Sequence of protein 1:
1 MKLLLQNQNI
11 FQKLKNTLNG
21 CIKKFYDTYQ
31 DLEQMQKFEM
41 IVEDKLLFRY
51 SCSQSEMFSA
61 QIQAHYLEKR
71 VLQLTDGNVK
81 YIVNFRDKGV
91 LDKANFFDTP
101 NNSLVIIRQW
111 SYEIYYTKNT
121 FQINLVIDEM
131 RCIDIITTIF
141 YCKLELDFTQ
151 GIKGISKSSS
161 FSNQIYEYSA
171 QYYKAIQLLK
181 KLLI

Interface contacts:
Residue C739 in protein 2 interacts with residue N7 in protein 1 (closest heavy-atom distance 3.7 Å).
Residue L707 in protein 2 is in contact with residue I106 in protein 1 (closest heavy-atom distance 4.1 Å).
Residue R128 in protein 2 is in contact with residue I135 in protein 1 (closest heavy-atom distance 3.1 Å).
Residue C739 in protein 2 is in contact with residue L4 in protein 1 (closest heavy-atom distance 3.4 Å).
Residue L715 in protein 2 contacts residue I106 in protein 1 (closest heavy-atom distance 4.3 Å).
Residue I124 in protein 2 contacts residue L104 in protein 1 (closest heavy-atom distance 3.6 Å).
Residue Y121 in protein 2 contacts residue I136 in protein 1 (closest heavy-atom distance 3.6 Å).
Residue N123 in protein 2 interacts with residue I135 in protein 1 (closest heavy-atom distance 4.1 Å).
Residue L715 in protein 2 interacts with residue R131 in protein 1 (closest heavy-atom distance 4.0 Å).
Residue R137 in protein 2 is in contact with residue F96 in protein 1 (closest heavy-atom distance 4.4 Å).
Residue T88 in protein 2 contacts residue D98 in protein 1 (closest heavy-atom distance 4.0 Å).
Residue K90 in protein 2 contacts residue T137 in protein 1 (closest heavy-atom distance 4.7 Å).
Residue D709 in protein 2 interacts with residue R108 in protein 1 (closest heavy-atom distance 3.3 Å).
Residue Y708 in protein 2 is in contact with residue Q54 in protein 1 (closest heavy-atom distance 2.7 Å).
Residue R738 in protein 2 contacts residue L4 in protein 1 (closest heavy-atom distance 3.9 Å).
Residue F646 in protein 2 contacts residue Q8 in protein 1 (closest heavy-atom distance 3.5 Å).
Residue F646 in protein 2 contacts residue S59 in protein 1 (closest heavy-atom distance 4.0 Å).
Residue Y708 in protein 2 is in contact with residue R108 in protein 1 (closest heavy-atom distance 4.6 Å).
Residue L707 in protein 2 interacts with residue M57 in protein 1 (closest heavy-atom distance 3.2 Å).
Residue I124 in protein 2 is in contact with residue D134 in protein 1 (closest heavy-atom distance 3.5 Å).
Residue Y121 in protein 2 contacts residue T137 in protein 1 (closest heavy-atom distance 2.8 Å).
Residue P737 in protein 2 interacts with residue M1 in protein 1 (closest heavy-atom distance 4.0 Å).
Residue I124 in protein 2 is in contact with residue M1 in protein 1 (closest heavy-atom distance 3.6 Å).
Residue E122 in protein 2 interacts with residue T138 in protein 1 (closest heavy-atom distance 4.0 Å).
Residue Y121 in protein 2 is in contact with residue T138 in protein 1 (closest heavy-atom distance 3.7 Å).
Residue N123 in protein 2 contacts residue I136 in protein 1 (closest heavy-atom distance 4.2 Å).
Residue Y132 in protein 2 contacts residue F97 in protein 1 (closest heavy-atom distance 4.0 Å).
Residue P737 in protein 2 contacts residue L4 in protein 1 (closest heavy-atom distance 3.6 Å).
Residue N123 in protein 2 contacts residue M1 in protein 1 (closest heavy-atom distance 3.8 Å).
Residue R128 in protein 2 interacts with residue F97 in protein 1 (closest heavy-atom distance 4.4 Å).
Residue T741 in protein 2 contacts residue N7 in protein 1 (closest heavy-atom distance 3.4 Å).
Residue T644 in protein 2 interacts with residue K13 in protein 1 (closest heavy-atom distance 3.1 Å).
Residue Y121 in protein 2 is in contact with residue I135 in protein 1 (closest heavy-atom distance 3.4 Å).
Residue Q129 in protein 2 contacts residue F97 in protein 1 (closest heavy-atom distance 3.7 Å).
Residue I124 in protein 2 is in contact with residue L4 in protein 1 (closest heavy-atom distance 4.7 Å).
Residue L707 in protein 2 is in contact with residue R108 in protein 1 (closest heavy-atom distance 4.0 Å).
Residue K90 in protein 2 interacts with residue D98 in protein 1 (closest heavy-atom distance 3.0 Å).
Residue D643 in protein 2 interacts with residue S55 in protein 1 (closest heavy-atom distance 3.4 Å).
Residue L715 in protein 2 is in contact with residue R108 in protein 1 (closest heavy-atom distance 4.3 Å).
Residue T741 in protein 2 is in contact with residue Q8 in protein 1 (closest heavy-atom distance 4.7 Å).
Residue R137 in protein 2 interacts with residue F97 in protein 1 (closest heavy-atom distance 2.8 Å).
Residue Q129 in protein 2 interacts with residue C132 in protein 1 (closest heavy-atom distance 4.5 Å).
Residue N125 in protein 2 interacts with residue D134 in protein 1 (closest heavy-atom distance 3.1 Å).
Residue Y708 in protein 2 interacts with residue S55 in protein 1 (closest heavy-atom distance 3.7 Å).
Residue F646 in protein 2 is in contact with residue L4 in protein 1 (closest heavy-atom distance 3.8 Å).
Residue C739 in protein 2 interacts with residue Q8 in protein 1 (closest heavy-atom distance 4.1 Å).
Residue Q716 in protein 2 interacts with residue R131 in protein 1 (closest heavy-atom distance 4.6 Å).
Residue Q129 in protein 2 is in contact with residue R131 in protein 1 (closest heavy-atom distance 3.6 Å).
Residue E120 in protein 2 interacts with residue T137 in protein 1 (closest heavy-atom distance 3.6 Å).
Residue Q129 in protein 2 contacts residue I133 in protein 1 (closest heavy-atom distance 3.8 Å).
Residue L126 in protein 2 interacts with residue D134 in protein 1 (closest heavy-atom distance 4.5 Å).
Residue E122 in protein 2 interacts with residue I136 in protein 1 (closest heavy-atom distance 4.6 Å).
Residue Y118 in protein 2 interacts with residue T137 in protein 1 (closest heavy-atom distance 3.2 Å).
Residue N123 in protein 2 interacts with residue D134 in protein 1 (closest heavy-atom distance 4.0 Å).
Residue R128 in protein 2 contacts residue D134 in protein 1 (closest heavy-atom distance 2.8 Å).
Residue Y132 in protein 2 is in contact with residue I135 in protein 1 (closest heavy-atom distance 4.2 Å).
Residue L126 in protein 2 interacts with residue I133 in protein 1 (closest heavy-atom distance 4.7 Å).
Residue Y708 in protein 2 is in contact with residue M57 in protein 1 (closest heavy-atom distance 3.7 Å).
Residue L715 in protein 2 contacts residue I133 in protein 1 (closest heavy-atom distance 3.7 Å).
Residue E122 in protein 2 interacts with residue M1 in protein 1 (closest heavy-atom distance 3.8 Å).

Sequence of protein 2:
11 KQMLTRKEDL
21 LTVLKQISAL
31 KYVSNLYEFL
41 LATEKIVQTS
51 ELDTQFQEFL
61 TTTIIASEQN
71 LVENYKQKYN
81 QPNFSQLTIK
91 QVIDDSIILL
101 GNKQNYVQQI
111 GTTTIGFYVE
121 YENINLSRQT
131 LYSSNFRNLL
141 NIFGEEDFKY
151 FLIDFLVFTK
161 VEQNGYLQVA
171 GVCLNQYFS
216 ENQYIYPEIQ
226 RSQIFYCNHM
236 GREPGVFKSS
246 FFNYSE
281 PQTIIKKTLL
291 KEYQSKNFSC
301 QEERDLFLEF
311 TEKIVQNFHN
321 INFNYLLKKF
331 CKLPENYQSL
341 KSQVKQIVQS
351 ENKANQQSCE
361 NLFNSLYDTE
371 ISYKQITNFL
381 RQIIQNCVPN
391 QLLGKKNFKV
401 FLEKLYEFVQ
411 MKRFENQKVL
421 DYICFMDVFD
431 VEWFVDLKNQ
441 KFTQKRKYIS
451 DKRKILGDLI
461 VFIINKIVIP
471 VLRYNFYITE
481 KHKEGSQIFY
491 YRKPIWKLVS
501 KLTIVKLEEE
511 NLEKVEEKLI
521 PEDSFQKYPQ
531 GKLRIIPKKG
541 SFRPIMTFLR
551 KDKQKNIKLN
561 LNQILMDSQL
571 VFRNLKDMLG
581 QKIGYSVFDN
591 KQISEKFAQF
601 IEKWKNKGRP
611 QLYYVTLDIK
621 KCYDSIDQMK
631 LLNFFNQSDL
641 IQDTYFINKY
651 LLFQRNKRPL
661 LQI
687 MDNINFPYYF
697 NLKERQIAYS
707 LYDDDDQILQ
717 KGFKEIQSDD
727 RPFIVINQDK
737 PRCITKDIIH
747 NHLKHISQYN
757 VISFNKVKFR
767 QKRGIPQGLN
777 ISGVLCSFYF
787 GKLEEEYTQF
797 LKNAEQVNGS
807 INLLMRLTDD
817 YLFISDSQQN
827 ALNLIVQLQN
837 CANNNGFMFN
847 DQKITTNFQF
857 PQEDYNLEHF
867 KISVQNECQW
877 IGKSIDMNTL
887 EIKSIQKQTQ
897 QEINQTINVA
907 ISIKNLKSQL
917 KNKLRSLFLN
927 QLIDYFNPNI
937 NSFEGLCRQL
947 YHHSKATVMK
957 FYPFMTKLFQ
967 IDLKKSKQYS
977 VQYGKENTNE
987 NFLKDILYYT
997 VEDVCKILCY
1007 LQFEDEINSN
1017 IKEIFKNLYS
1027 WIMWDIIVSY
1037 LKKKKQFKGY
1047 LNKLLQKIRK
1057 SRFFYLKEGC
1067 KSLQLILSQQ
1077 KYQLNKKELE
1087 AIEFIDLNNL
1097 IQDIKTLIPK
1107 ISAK

The following describes two proteins that form a bound complex.